This data describes a binding interaction between two proteins.

Sequence of protein 1:
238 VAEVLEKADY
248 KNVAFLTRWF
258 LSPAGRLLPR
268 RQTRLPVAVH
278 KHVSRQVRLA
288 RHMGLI

Contacts between the two chains:
Residue S186 in protein 2 is in contact with residue Y247 in protein 1 (closest heavy-atom distance 3.3 Å).
Residue F181 in protein 2 interacts with residue N249 in protein 1 (closest heavy-atom distance 3.9 Å).
Residue S186 in protein 2 contacts residue E243 in protein 1 (closest heavy-atom distance 3.4 Å).
Residue F183 in protein 2 contacts residue A251 in protein 1 (closest heavy-atom distance 3.7 Å).
Residue F181 in protein 2 contacts residue V250 in protein 1 (closest heavy-atom distance 3.9 Å).
Residue T185 in protein 2 interacts with residue N249 in protein 1 (closest heavy-atom distance 3.2 Å).
Residue F181 in protein 2 interacts with residue L292 in protein 1 (closest heavy-atom distance 3.7 Å).
Residue F183 in protein 2 is in contact with residue N249 in protein 1 (closest heavy-atom distance 4.6 Å).
Residue L187 in protein 2 interacts with residue L242 in protein 1 (closest heavy-atom distance 3.8 Å).
Residue G182 in protein 2 is in contact with residue A251 in protein 1 (closest heavy-atom distance 4.6 Å).
Residue V184 in protein 2 is in contact with residue F252 in protein 1 (closest heavy-atom distance 3.6 Å).
Residue V184 in protein 2 is in contact with residue Y247 in protein 1 (closest heavy-atom distance 4.3 Å).
Residue V184 in protein 2 interacts with residue N249 in protein 1 (closest heavy-atom distance 3.7 Å).
Residue L187 in protein 2 contacts residue Y247 in protein 1 (closest heavy-atom distance 3.4 Å).
Residue L187 in protein 2 contacts residue E243 in protein 1 (closest heavy-atom distance 3.2 Å).
Residue V184 in protein 2 contacts residue A251 in protein 1 (closest heavy-atom distance 3.4 Å).
Residue T185 in protein 2 interacts with residue E243 in protein 1 (closest heavy-atom distance 4.1 Å).
Residue K188 in protein 2 contacts residue Y247 in protein 1 (closest heavy-atom distance 4.3 Å).
Residue G182 in protein 2 is in contact with residue V250 in protein 1 (closest heavy-atom distance 3.5 Å).
Residue T185 in protein 2 interacts with residue Y247 in protein 1 (closest heavy-atom distance 3.2 Å).
Residue V184 in protein 2 interacts with residue E243 in protein 1 (closest heavy-atom distance 4.6 Å).

Sequence of protein 2:
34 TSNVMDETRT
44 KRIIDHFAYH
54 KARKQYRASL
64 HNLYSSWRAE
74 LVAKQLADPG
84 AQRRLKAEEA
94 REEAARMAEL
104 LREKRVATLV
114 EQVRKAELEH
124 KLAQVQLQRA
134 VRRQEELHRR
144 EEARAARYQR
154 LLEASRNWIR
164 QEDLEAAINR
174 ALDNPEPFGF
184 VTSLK